Sequence of chain A:
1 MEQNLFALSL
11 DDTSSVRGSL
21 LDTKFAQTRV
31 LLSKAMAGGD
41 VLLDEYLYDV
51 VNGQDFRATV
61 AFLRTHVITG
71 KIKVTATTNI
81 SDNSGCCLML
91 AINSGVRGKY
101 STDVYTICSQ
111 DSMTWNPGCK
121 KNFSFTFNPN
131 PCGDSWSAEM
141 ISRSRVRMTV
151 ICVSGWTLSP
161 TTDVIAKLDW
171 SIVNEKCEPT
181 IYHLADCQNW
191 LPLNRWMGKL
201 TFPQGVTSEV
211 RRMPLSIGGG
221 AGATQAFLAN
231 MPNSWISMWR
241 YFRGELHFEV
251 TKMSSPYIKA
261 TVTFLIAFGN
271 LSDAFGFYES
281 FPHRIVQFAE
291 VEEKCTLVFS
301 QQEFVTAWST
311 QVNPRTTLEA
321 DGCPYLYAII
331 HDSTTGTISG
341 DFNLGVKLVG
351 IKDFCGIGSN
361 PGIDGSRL

The following describes two proteins that form a bound complex.

Sequence of chain B:
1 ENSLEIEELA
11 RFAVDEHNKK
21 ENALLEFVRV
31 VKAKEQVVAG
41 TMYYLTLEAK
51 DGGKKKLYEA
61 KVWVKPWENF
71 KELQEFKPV

Contacts between the two chains:
Residue G53 in chain A contacts residue S3 in chain B (closest heavy-atom distance 3.8 Å).
Residue Q54 in chain A interacts with residue L4 in chain B (closest heavy-atom distance 2.9 Å).
Residue Q54 in chain A interacts with residue S3 in chain B (closest heavy-atom distance 4.4 Å).
Residue D55 in chain A contacts residue N2 in chain B (closest heavy-atom distance 2.4 Å).
Residue G53 in chain A interacts with residue L4 in chain B (closest heavy-atom distance 1.2 Å).
Residue D55 in chain A contacts residue L4 in chain B (closest heavy-atom distance 4.5 Å).
Residue Q54 in chain A contacts residue N2 in chain B (closest heavy-atom distance 4.6 Å).
Residue G53 in chain A contacts residue E7 in chain B (closest heavy-atom distance 4.6 Å).
Residue N52 in chain A interacts with residue L4 in chain B (closest heavy-atom distance 3.5 Å).